Sequence of the second protein:
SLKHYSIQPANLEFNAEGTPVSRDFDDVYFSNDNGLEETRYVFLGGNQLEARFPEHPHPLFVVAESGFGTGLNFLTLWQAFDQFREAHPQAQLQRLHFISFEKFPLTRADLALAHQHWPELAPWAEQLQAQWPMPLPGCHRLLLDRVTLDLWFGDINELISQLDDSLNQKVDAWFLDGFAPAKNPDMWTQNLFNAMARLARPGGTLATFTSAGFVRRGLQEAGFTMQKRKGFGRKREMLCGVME

These two protein chains interact to form a complex.

Sequence of the first protein:
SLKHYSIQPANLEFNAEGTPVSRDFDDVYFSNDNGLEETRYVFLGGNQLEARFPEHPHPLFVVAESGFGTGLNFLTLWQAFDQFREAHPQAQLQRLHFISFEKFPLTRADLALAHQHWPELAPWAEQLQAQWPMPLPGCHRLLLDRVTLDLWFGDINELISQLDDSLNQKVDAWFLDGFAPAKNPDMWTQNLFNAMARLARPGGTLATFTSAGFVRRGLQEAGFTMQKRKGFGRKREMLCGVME

Residue-level contacts at the interface:
Residue P138 in the first protein is in contact with residue Q165 in the second protein (closest heavy-atom distance 4.2 Å).
Residue L3 in the first protein is in contact with residue L61 in the second protein (closest heavy-atom distance 3.6 Å).
Residue Q165 in the first protein is in contact with residue P138 in the second protein (closest heavy-atom distance 4.2 Å).
Residue S7 in the first protein is in contact with residue D167 in the second protein (closest heavy-atom distance 3.5 Å).
Residue G139 in the first protein contacts residue P138 in the second protein (closest heavy-atom distance 3.7 Å).
Residue C140 in the first protein contacts residue L137 in the second protein (closest heavy-atom distance 4.1 Å).
Residue Y6 in the first protein contacts residue S169 in the second protein (closest heavy-atom distance 4.3 Å).
Residue Y6 in the first protein interacts with residue D153 in the second protein (closest heavy-atom distance 2.6 Å).
Residue Q165 in the first protein interacts with residue Y6 in the second protein (closest heavy-atom distance 4.3 Å).
Residue W155 in the first protein is in contact with residue Y6 in the second protein (closest heavy-atom distance 3.2 Å).
Residue L3 in the first protein interacts with residue I100 in the second protein (closest heavy-atom distance 4.2 Å).
Residue L3 in the first protein contacts residue V63 in the second protein (closest heavy-atom distance 3.9 Å).
Residue R142 in the first protein is in contact with residue L137 in the second protein (closest heavy-atom distance 3.3 Å).
Residue H98 in the first protein is in contact with residue Y6 in the second protein (closest heavy-atom distance 4.4 Å).
Residue P138 in the first protein contacts residue G139 in the second protein (closest heavy-atom distance 3.7 Å).
Residue C140 in the first protein is in contact with residue H141 in the second protein (closest heavy-atom distance 3.6 Å).
Residue R142 in the first protein interacts with residue Y6 in the second protein (closest heavy-atom distance 3.9 Å).
Residue M135 in the first protein is in contact with residue L144 in the second protein (closest heavy-atom distance 4.4 Å).
Residue L170 in the first protein is in contact with residue S2 in the second protein (closest heavy-atom distance 3.4 Å).
Residue Y6 in the first protein contacts residue H98 in the second protein (closest heavy-atom distance 4.4 Å).
Residue S2 in the first protein interacts with residue S169 in the second protein (closest heavy-atom distance 2.6 Å).
Residue Y6 in the first protein interacts with residue R142 in the second protein (closest heavy-atom distance 3.9 Å).
Residue L170 in the first protein is in contact with residue Y6 in the second protein (closest heavy-atom distance 3.6 Å).
Residue P138 in the first protein interacts with residue W155 in the second protein (closest heavy-atom distance 3.8 Å).
Residue L3 in the first protein interacts with residue L170 in the second protein (closest heavy-atom distance 4.2 Å).
Residue I100 in the first protein interacts with residue Y6 in the second protein (closest heavy-atom distance 3.8 Å).
Residue Y6 in the first protein interacts with residue W155 in the second protein (closest heavy-atom distance 3.2 Å).
Residue L61 in the first protein interacts with residue L3 in the second protein (closest heavy-atom distance 3.6 Å).
Residue D167 in the first protein is in contact with residue S7 in the second protein (closest heavy-atom distance 3.5 Å).
Residue L137 in the first protein is in contact with residue R142 in the second protein (closest heavy-atom distance 3.3 Å).
Residue C140 in the first protein interacts with residue P138 in the second protein (closest heavy-atom distance 2.8 Å).
Residue G139 in the first protein contacts residue G139 in the second protein (closest heavy-atom distance 3.9 Å).
Residue L3 in the first protein interacts with residue H98 in the second protein (closest heavy-atom distance 4.0 Å).
Residue P138 in the first protein contacts residue C140 in the second protein (closest heavy-atom distance 2.8 Å).
Residue S169 in the first protein is in contact with residue S2 in the second protein (closest heavy-atom distance 2.6 Å).
Residue L137 in the first protein is in contact with residue C140 in the second protein (closest heavy-atom distance 4.1 Å).
Residue D153 in the first protein is in contact with residue Y6 in the second protein (closest heavy-atom distance 2.6 Å).
Residue L3 in the first protein interacts with residue R142 in the second protein (closest heavy-atom distance 2.9 Å).
Residue S2 in the first protein is in contact with residue L170 in the second protein (closest heavy-atom distance 3.4 Å).
Residue H98 in the first protein interacts with residue L3 in the second protein (closest heavy-atom distance 4.0 Å).
Residue L144 in the first protein interacts with residue M135 in the second protein (closest heavy-atom distance 4.4 Å).
Residue M135 in the first protein is in contact with residue R142 in the second protein (closest heavy-atom distance 3.5 Å).
Residue R142 in the first protein is in contact with residue K4 in the second protein (closest heavy-atom distance 2.8 Å).
Residue K4 in the first protein is in contact with residue R142 in the second protein (closest heavy-atom distance 2.8 Å).
Residue W155 in the first protein contacts residue P138 in the second protein (closest heavy-atom distance 3.8 Å).
Residue R142 in the first protein contacts residue L3 in the second protein (closest heavy-atom distance 2.9 Å).
Residue L3 in the first protein interacts with residue D153 in the second protein (closest heavy-atom distance 4.4 Å).
Residue Y6 in the first protein contacts residue I100 in the second protein (closest heavy-atom distance 3.8 Å).
Residue C140 in the first protein contacts residue Y6 in the second protein (closest heavy-atom distance 3.8 Å).
Residue S169 in the first protein is in contact with residue Y6 in the second protein (closest heavy-atom distance 4.3 Å).
Residue V63 in the first protein is in contact with residue L3 in the second protein (closest heavy-atom distance 3.9 Å).
Residue L166 in the first protein interacts with residue Y6 in the second protein (closest heavy-atom distance 4.1 Å).
Residue Y6 in the first protein interacts with residue C140 in the second protein (closest heavy-atom distance 3.8 Å).
Residue Y6 in the first protein contacts residue L170 in the second protein (closest heavy-atom distance 3.6 Å).
Residue H141 in the first protein interacts with residue C140 in the second protein (closest heavy-atom distance 3.6 Å).
Residue Y6 in the first protein is in contact with residue L166 in the second protein (closest heavy-atom distance 4.1 Å).
Residue Y6 in the first protein is in contact with residue Q165 in the second protein (closest heavy-atom distance 4.3 Å).
Residue I100 in the first protein contacts residue L3 in the second protein (closest heavy-atom distance 4.2 Å).
Residue L170 in the first protein is in contact with residue L3 in the second protein (closest heavy-atom distance 4.2 Å).
Residue R142 in the first protein is in contact with residue M135 in the second protein (closest heavy-atom distance 3.5 Å).